These two protein chains interact to form a complex.

Sequence of chain B:
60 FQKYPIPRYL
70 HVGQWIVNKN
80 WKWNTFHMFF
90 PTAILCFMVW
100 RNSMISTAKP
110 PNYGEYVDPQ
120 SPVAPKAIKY

Residue-level contacts at the interface:
Residue P401 in chain A is in contact with residue H70 in chain B (closest heavy-atom distance 4.2 Å).

Sequence of chain A:
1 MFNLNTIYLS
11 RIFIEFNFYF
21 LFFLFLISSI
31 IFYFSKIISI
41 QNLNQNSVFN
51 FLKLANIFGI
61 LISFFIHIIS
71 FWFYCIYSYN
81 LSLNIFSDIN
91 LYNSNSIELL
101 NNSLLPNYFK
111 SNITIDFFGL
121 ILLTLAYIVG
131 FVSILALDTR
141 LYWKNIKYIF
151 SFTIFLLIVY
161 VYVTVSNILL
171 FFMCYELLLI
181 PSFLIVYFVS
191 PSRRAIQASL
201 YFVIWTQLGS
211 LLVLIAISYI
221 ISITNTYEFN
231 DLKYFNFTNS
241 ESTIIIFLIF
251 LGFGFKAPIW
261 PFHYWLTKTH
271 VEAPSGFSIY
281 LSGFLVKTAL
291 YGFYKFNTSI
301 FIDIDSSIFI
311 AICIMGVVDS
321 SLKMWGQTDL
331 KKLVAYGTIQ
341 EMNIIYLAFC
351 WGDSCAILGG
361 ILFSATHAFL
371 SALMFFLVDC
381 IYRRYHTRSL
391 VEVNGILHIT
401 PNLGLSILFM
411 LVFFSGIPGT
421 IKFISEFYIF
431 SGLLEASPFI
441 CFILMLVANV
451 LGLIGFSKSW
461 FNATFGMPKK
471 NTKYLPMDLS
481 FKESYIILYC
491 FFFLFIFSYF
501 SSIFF